Sequence of chain A:
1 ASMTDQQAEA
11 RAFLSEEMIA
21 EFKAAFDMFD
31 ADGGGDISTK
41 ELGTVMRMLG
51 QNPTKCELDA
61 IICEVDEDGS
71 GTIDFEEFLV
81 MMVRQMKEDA

Interface contacts:
Residue F78 in chain A is in contact with residue L8 in chain B (closest heavy-atom distance 5.0 Å).
Residue L42 in chain A interacts with residue M7 in chain B (closest heavy-atom distance 4.9 Å).
Residue M82 in chain A contacts residue L8 in chain B (closest heavy-atom distance 3.1 Å).
Residue A24 in chain A interacts with residue M7 in chain B (closest heavy-atom distance 4.8 Å).
Residue K23 in chain A is in contact with residue G13 in chain B (closest heavy-atom distance 4.2 Å).
Residue Q51 in chain A is in contact with residue R1 in chain B (closest heavy-atom distance 5.0 Å).
Residue Q51 in chain A interacts with residue A6 in chain B (closest heavy-atom distance 4.3 Å).
Residue F29 in chain A contacts residue M7 in chain B (closest heavy-atom distance 3.9 Å).
Residue E21 in chain A interacts with residue L8 in chain B (closest heavy-atom distance 2.9 Å).
Residue A25 in chain A is in contact with residue M7 in chain B (closest heavy-atom distance 4.8 Å).
Residue F78 in chain A is in contact with residue M7 in chain B (closest heavy-atom distance 4.6 Å).
Residue A24 in chain A contacts residue L8 in chain B (closest heavy-atom distance 2.9 Å).
Residue M18 in chain A is in contact with residue D5 in chain B (closest heavy-atom distance 3.3 Å).
Residue M82 in chain A interacts with residue A4 in chain B (closest heavy-atom distance 3.2 Å).
Residue M82 in chain A interacts with residue S3 in chain B (closest heavy-atom distance 4.9 Å).
Residue L49 in chain A interacts with residue L11 in chain B (closest heavy-atom distance 3.8 Å).
Residue M82 in chain A interacts with residue D5 in chain B (closest heavy-atom distance 4.7 Å).
Residue Q85 in chain A contacts residue M2 in chain B (closest heavy-atom distance 4.2 Å).
Residue A24 in chain A interacts with residue G13 in chain B (closest heavy-atom distance 3.6 Å).
Residue A25 in chain A contacts residue L12 in chain B (closest heavy-atom distance 5.0 Å).
Residue A20 in chain A is in contact with residue G13 in chain B (closest heavy-atom distance 3.8 Å).
Residue E21 in chain A is in contact with residue G13 in chain B (closest heavy-atom distance 4.3 Å).
Residue M82 in chain A contacts residue R1 in chain B (closest heavy-atom distance 3.7 Å).
Residue M82 in chain A contacts residue M2 in chain B (closest heavy-atom distance 3.3 Å).
Residue M18 in chain A is in contact with residue L8 in chain B (closest heavy-atom distance 4.4 Å).
Residue V45 in chain A is in contact with residue L11 in chain B (closest heavy-atom distance 3.5 Å).
Residue V45 in chain A interacts with residue M7 in chain B (closest heavy-atom distance 3.5 Å).
Residue M86 in chain A contacts residue M2 in chain B (closest heavy-atom distance 3.8 Å).
Residue L49 in chain A is in contact with residue A10 in chain B (closest heavy-atom distance 3.2 Å).
Residue A24 in chain A contacts residue L12 in chain B (closest heavy-atom distance 3.0 Å).
Residue M48 in chain A is in contact with residue L11 in chain B (closest heavy-atom distance 3.5 Å).
Residue E21 in chain A contacts residue R9 in chain B (closest heavy-atom distance 3.4 Å).
Residue Q85 in chain A contacts residue R1 in chain B (closest heavy-atom distance 3.8 Å).
Residue E21 in chain A is in contact with residue L12 in chain B (closest heavy-atom distance 3.8 Å).
Residue M46 in chain A interacts with residue M7 in chain B (closest heavy-atom distance 3.4 Å).
Residue Q51 in chain A interacts with residue M7 in chain B (closest heavy-atom distance 4.7 Å).
Residue L49 in chain A interacts with residue M7 in chain B (closest heavy-atom distance 3.2 Å).
Residue K23 in chain A is in contact with residue L12 in chain B (closest heavy-atom distance 4.8 Å).
Residue F22 in chain A is in contact with residue L8 in chain B (closest heavy-atom distance 3.0 Å).
Residue M28 in chain A interacts with residue L11 in chain B (closest heavy-atom distance 3.6 Å).
Residue M46 in chain A is in contact with residue A4 in chain B (closest heavy-atom distance 4.9 Å).
Residue A25 in chain A is in contact with residue L11 in chain B (closest heavy-atom distance 3.5 Å).
Residue E21 in chain A interacts with residue D5 in chain B (closest heavy-atom distance 2.7 Å).
Residue A24 in chain A is in contact with residue L11 in chain B (closest heavy-atom distance 3.8 Å).
Residue I61 in chain A is in contact with residue R1 in chain B (closest heavy-atom distance 3.9 Å).

Sequence of chain B:
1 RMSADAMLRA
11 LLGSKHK

These two protein chains interact to form a complex.